Sequence of protein 1:
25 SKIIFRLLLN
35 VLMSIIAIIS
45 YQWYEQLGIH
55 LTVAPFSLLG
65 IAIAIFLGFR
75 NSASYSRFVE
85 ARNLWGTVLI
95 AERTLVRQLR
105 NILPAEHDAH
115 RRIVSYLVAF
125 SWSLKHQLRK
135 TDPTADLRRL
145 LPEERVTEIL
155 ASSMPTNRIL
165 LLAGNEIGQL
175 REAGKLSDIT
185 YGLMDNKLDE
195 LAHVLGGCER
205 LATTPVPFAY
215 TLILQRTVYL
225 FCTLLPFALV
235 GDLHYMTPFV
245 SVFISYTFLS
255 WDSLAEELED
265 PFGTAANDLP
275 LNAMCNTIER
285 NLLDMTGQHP

Interface contacts:
Residue R101 in protein 1 interacts with residue D189 in protein 2 (closest heavy-atom distance 3.0 Å).
Residue D236 in protein 1 contacts residue T56 in protein 2 (closest heavy-atom distance 3.5 Å).
Residue L237 in protein 1 contacts residue H54 in protein 2 (closest heavy-atom distance 3.2 Å).
Residue Y239 in protein 1 contacts residue G52 in protein 2 (closest heavy-atom distance 3.4 Å).
Residue T251 in protein 1 contacts residue T221 in protein 2 (closest heavy-atom distance 3.5 Å).
Residue I65 in protein 1 is in contact with residue I65 in protein 2 (closest heavy-atom distance 3.7 Å).
Residue R284 in protein 1 contacts residue M158 in protein 2 (closest heavy-atom distance 3.5 Å).
Residue N105 in protein 1 interacts with residue N169 in protein 2 (closest heavy-atom distance 3.0 Å).
Residue N105 in protein 1 interacts with residue Y185 in protein 2 (closest heavy-atom distance 3.5 Å).
Residue N105 in protein 1 interacts with residue G168 in protein 2 (closest heavy-atom distance 3.3 Å).
Residue Y79 in protein 1 contacts residue Y214 in protein 2 (closest heavy-atom distance 3.6 Å).
Residue T98 in protein 1 is in contact with residue A196 in protein 2 (closest heavy-atom distance 3.5 Å).
Residue G72 in protein 1 interacts with residue F73 in protein 2 (closest heavy-atom distance 3.5 Å).
Residue Y250 in protein 1 is in contact with residue R220 in protein 2 (closest heavy-atom distance 3.5 Å).
Residue S254 in protein 1 contacts residue I217 in protein 2 (closest heavy-atom distance 3.6 Å).
Residue I94 in protein 1 is in contact with residue H197 in protein 2 (closest heavy-atom distance 3.5 Å).
Residue D288 in protein 1 is in contact with residue S157 in protein 2 (closest heavy-atom distance 3.3 Å).
Residue I183 in protein 1 is in contact with residue D182 in protein 2 (closest heavy-atom distance 3.6 Å).
Residue D288 in protein 1 contacts residue M158 in protein 2 (closest heavy-atom distance 3.7 Å).
Residue W255 in protein 1 interacts with residue Y214 in protein 2 (closest heavy-atom distance 3.5 Å).
Residue M289 in protein 1 is in contact with residue R162 in protein 2 (closest heavy-atom distance 3.1 Å).
Residue I183 in protein 1 contacts residue I183 in protein 2 (closest heavy-atom distance 3.5 Å).
Residue R86 in protein 1 contacts residue R204 in protein 2 (closest heavy-atom distance 3.7 Å).
Residue R101 in protein 1 contacts residue L192 in protein 2 (closest heavy-atom distance 3.6 Å).
Residue N105 in protein 1 interacts with residue L165 in protein 2 (closest heavy-atom distance 3.4 Å).
Residue K191 in protein 1 interacts with residue D193 in protein 2 (closest heavy-atom distance 2.6 Å).
Residue E194 in protein 1 is in contact with residue H197 in protein 2 (closest heavy-atom distance 2.9 Å).
Residue N75 in protein 1 interacts with residue Y214 in protein 2 (closest heavy-atom distance 2.4 Å).
Residue T251 in protein 1 interacts with residue L63 in protein 2 (closest heavy-atom distance 3.7 Å).
Residue S181 in protein 1 interacts with residue D182 in protein 2 (closest heavy-atom distance 2.7 Å).
Residue F247 in protein 1 contacts residue F225 in protein 2 (closest heavy-atom distance 3.5 Å).
Residue R97 in protein 1 interacts with residue E203 in protein 2 (closest heavy-atom distance 2.9 Å).
Residue H238 in protein 1 contacts residue G52 in protein 2 (closest heavy-atom distance 3.5 Å).
Residue R86 in protein 1 interacts with residue T208 in protein 2 (closest heavy-atom distance 2.7 Å).
Residue N285 in protein 1 is in contact with residue M158 in protein 2 (closest heavy-atom distance 3.2 Å).
Residue S76 in protein 1 interacts with residue F73 in protein 2 (closest heavy-atom distance 3.6 Å).
Residue P294 in protein 1 is in contact with residue R162 in protein 2 (closest heavy-atom distance 3.6 Å).
Residue F247 in protein 1 is in contact with residue T221 in protein 2 (closest heavy-atom distance 3.4 Å).
Residue M240 in protein 1 is in contact with residue L55 in protein 2 (closest heavy-atom distance 3.7 Å).
Residue Y239 in protein 1 interacts with residue L51 in protein 2 (closest heavy-atom distance 3.1 Å).
Residue T98 in protein 1 is in contact with residue D193 in protein 2 (closest heavy-atom distance 3.7 Å).
Residue Y79 in protein 1 contacts residue A77 in protein 2 (closest heavy-atom distance 3.6 Å).
Residue F247 in protein 1 contacts residue L63 in protein 2 (closest heavy-atom distance 3.4 Å).
Residue M240 in protein 1 contacts residue H54 in protein 2 (closest heavy-atom distance 3.6 Å).
Residue M240 in protein 1 is in contact with residue I53 in protein 2 (closest heavy-atom distance 3.6 Å).
Residue W255 in protein 1 contacts residue F70 in protein 2 (closest heavy-atom distance 3.2 Å).
Residue N271 in protein 1 contacts residue A213 in protein 2 (closest heavy-atom distance 3.5 Å).
Residue P294 in protein 1 interacts with residue E152 in protein 2 (closest heavy-atom distance 2.9 Å).
Residue L262 in protein 1 is in contact with residue Y214 in protein 2 (closest heavy-atom distance 3.2 Å).
Residue R97 in protein 1 contacts residue N161 in protein 2 (closest heavy-atom distance 3.6 Å).
Residue F247 in protein 1 interacts with residue L224 in protein 2 (closest heavy-atom distance 3.6 Å).
Residue R101 in protein 1 is in contact with residue D193 in protein 2 (closest heavy-atom distance 2.9 Å).
Residue D288 in protein 1 interacts with residue S156 in protein 2 (closest heavy-atom distance 2.7 Å).
Residue D288 in protein 1 is in contact with residue R162 in protein 2 (closest heavy-atom distance 2.4 Å).
Residue I106 in protein 1 is in contact with residue Y185 in protein 2 (closest heavy-atom distance 3.5 Å).
Residue Q292 in protein 1 interacts with residue R162 in protein 2 (closest heavy-atom distance 3.1 Å).
Residue L258 in protein 1 contacts residue Y214 in protein 2 (closest heavy-atom distance 3.5 Å).
Residue D236 in protein 1 is in contact with residue H54 in protein 2 (closest heavy-atom distance 3.3 Å).
Residue Q102 in protein 1 is in contact with residue D189 in protein 2 (closest heavy-atom distance 2.7 Å).
Residue I106 in protein 1 contacts residue R175 in protein 2 (closest heavy-atom distance 3.4 Å).

Sequence of protein 2:
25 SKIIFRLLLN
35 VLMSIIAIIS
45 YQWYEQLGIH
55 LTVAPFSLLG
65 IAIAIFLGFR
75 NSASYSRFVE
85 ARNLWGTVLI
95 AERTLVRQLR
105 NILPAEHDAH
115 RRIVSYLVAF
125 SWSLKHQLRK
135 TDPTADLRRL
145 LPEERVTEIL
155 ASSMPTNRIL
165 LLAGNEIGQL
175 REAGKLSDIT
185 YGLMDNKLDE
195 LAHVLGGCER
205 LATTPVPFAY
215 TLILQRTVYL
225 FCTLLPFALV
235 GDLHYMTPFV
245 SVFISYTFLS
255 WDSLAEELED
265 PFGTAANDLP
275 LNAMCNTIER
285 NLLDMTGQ

These two protein chains interact to form a complex.